This data describes a binding interaction between two proteins.

Contacts between the two chains:
Residue G14 in protein 1 contacts residue I51 in protein 2 (closest heavy-atom distance 3.6 Å).
Residue Y17 in protein 1 contacts residue N50 in protein 2 (closest heavy-atom distance 3.9 Å).
Residue I11 in protein 1 interacts with residue L37 in protein 2 (closest heavy-atom distance 4.4 Å).
Residue I11 in protein 1 is in contact with residue I51 in protein 2 (closest heavy-atom distance 4.3 Å).
Residue T161 in protein 1 interacts with residue L56 in protein 2 (closest heavy-atom distance 3.8 Å).
Residue A18 in protein 1 interacts with residue A49 in protein 2 (closest heavy-atom distance 4.7 Å).
Residue I11 in protein 1 is in contact with residue E36 in protein 2 (closest heavy-atom distance 3.4 Å).
Residue T161 in protein 1 is in contact with residue K55 in protein 2 (closest heavy-atom distance 5.0 Å).
Residue F21 in protein 1 contacts residue N50 in protein 2 (closest heavy-atom distance 3.5 Å).
Residue A18 in protein 1 is in contact with residue N50 in protein 2 (closest heavy-atom distance 4.0 Å).
Residue I10 in protein 1 interacts with residue I51 in protein 2 (closest heavy-atom distance 4.5 Å).
Residue G14 in protein 1 is in contact with residue N50 in protein 2 (closest heavy-atom distance 3.3 Å).
Residue R12 in protein 1 is in contact with residue L37 in protein 2 (closest heavy-atom distance 4.1 Å).
Residue I11 in protein 1 is in contact with residue N38 in protein 2 (closest heavy-atom distance 3.7 Å).
Residue R8 in protein 1 interacts with residue L37 in protein 2 (closest heavy-atom distance 3.5 Å).
Residue V15 in protein 1 is in contact with residue I51 in protein 2 (closest heavy-atom distance 4.7 Å).
Residue R8 in protein 1 interacts with residue E36 in protein 2 (closest heavy-atom distance 4.1 Å).

Sequence of protein 1:
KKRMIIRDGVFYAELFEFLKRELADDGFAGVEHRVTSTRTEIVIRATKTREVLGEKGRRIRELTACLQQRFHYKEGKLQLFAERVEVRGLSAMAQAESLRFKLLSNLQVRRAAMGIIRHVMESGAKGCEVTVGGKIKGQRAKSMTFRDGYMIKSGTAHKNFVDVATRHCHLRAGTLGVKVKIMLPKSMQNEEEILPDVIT

Sequence of protein 2:
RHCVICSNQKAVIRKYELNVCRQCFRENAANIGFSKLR